These two protein chains interact to form a complex.

Sequence of protein 2:
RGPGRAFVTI

Residue-level contacts at the interface:
Residue N94 in protein 1 is in contact with residue A6 in protein 2 (closest heavy-atom distance 4.8 Å).
Residue Y147 in protein 1 interacts with residue I10 in protein 2 (closest heavy-atom distance 3.6 Å).
Residue W191 in protein 1 contacts residue R1 in protein 2 (closest heavy-atom distance 3.4 Å).
Residue W138 in protein 1 is in contact with residue P3 in protein 2 (closest heavy-atom distance 3.7 Å).
Residue Y83 in protein 1 is in contact with residue R1 in protein 2 (closest heavy-atom distance 3.9 Å).
Residue Q96 in protein 1 interacts with residue F7 in protein 2 (closest heavy-atom distance 4.6 Å).
Residue Y31 in protein 1 interacts with residue P3 in protein 2 (closest heavy-atom distance 3.8 Å).
Residue D101 in protein 1 contacts residue I10 in protein 2 (closest heavy-atom distance 2.6 Å).
Residue Y195 in protein 1 interacts with residue R1 in protein 2 (closest heavy-atom distance 2.5 Å).
Residue D101 in protein 1 interacts with residue R5 in protein 2 (closest heavy-atom distance 2.5 Å).
Residue R90 in protein 1 is in contact with residue G2 in protein 2 (closest heavy-atom distance 3.3 Å).
Residue W121 in protein 1 is in contact with residue R5 in protein 2 (closest heavy-atom distance 3.6 Å).
Residue S97 in protein 1 is in contact with residue F7 in protein 2 (closest heavy-atom distance 3.7 Å).
Residue W138 in protein 1 contacts residue G4 in protein 2 (closest heavy-atom distance 3.7 Å).
Residue R179 in protein 1 contacts residue P3 in protein 2 (closest heavy-atom distance 4.2 Å).
Residue D101 in protein 1 interacts with residue T9 in protein 2 (closest heavy-atom distance 2.8 Å).
Residue Y183 in protein 1 interacts with residue R1 in protein 2 (closest heavy-atom distance 2.5 Å).
Residue E187 in protein 1 contacts residue R1 in protein 2 (closest heavy-atom distance 2.6 Å).
Residue E87 in protein 1 contacts residue G2 in protein 2 (closest heavy-atom distance 3.0 Å).
Residue N94 in protein 1 is in contact with residue P3 in protein 2 (closest heavy-atom distance 3.2 Å).
Residue T167 in protein 1 contacts residue I10 in protein 2 (closest heavy-atom distance 2.8 Å).
Residue W171 in protein 1 contacts residue V8 in protein 2 (closest heavy-atom distance 3.4 Å).
Residue Y183 in protein 1 interacts with residue G2 in protein 2 (closest heavy-atom distance 3.5 Å).
Residue F98 in protein 1 interacts with residue R5 in protein 2 (closest heavy-atom distance 3.8 Å).
Residue R179 in protein 1 is in contact with residue G4 in protein 2 (closest heavy-atom distance 2.9 Å).
Residue Y31 in protein 1 contacts residue R1 in protein 2 (closest heavy-atom distance 2.9 Å).
Residue R90 in protein 1 interacts with residue G4 in protein 2 (closest heavy-atom distance 4.3 Å).
Residue T104 in protein 1 contacts residue I10 in protein 2 (closest heavy-atom distance 3.7 Å).
Residue L119 in protein 1 contacts residue I10 in protein 2 (closest heavy-atom distance 4.8 Å).
Residue R179 in protein 1 is in contact with residue A6 in protein 2 (closest heavy-atom distance 3.8 Å).
Residue S97 in protein 1 contacts residue T9 in protein 2 (closest heavy-atom distance 3.7 Å).
Residue R86 in protein 1 is in contact with residue R1 in protein 2 (closest heavy-atom distance 2.9 Å).
Residue S97 in protein 1 interacts with residue V8 in protein 2 (closest heavy-atom distance 4.8 Å).
Residue W171 in protein 1 interacts with residue R5 in protein 2 (closest heavy-atom distance 3.8 Å).
Residue W171 in protein 1 interacts with residue T9 in protein 2 (closest heavy-atom distance 2.4 Å).
Residue W121 in protein 1 interacts with residue G4 in protein 2 (closest heavy-atom distance 4.1 Å).
Residue K170 in protein 1 is in contact with residue T9 in protein 2 (closest heavy-atom distance 4.3 Å).
Residue E187 in protein 1 is in contact with residue G2 in protein 2 (closest heavy-atom distance 4.7 Å).
Residue F140 in protein 1 interacts with residue R5 in protein 2 (closest heavy-atom distance 3.7 Å).
Residue S97 in protein 1 interacts with residue R5 in protein 2 (closest heavy-atom distance 3.8 Å).
Residue K170 in protein 1 interacts with residue I10 in protein 2 (closest heavy-atom distance 2.9 Å).
Residue Y183 in protein 1 is in contact with residue P3 in protein 2 (closest heavy-atom distance 3.6 Å).
Residue A176 in protein 1 interacts with residue V8 in protein 2 (closest heavy-atom distance 4.4 Å).
Residue R90 in protein 1 is in contact with residue P3 in protein 2 (closest heavy-atom distance 2.9 Å).
Residue Y108 in protein 1 contacts residue I10 in protein 2 (closest heavy-atom distance 2.8 Å).
Residue L29 in protein 1 interacts with residue R1 in protein 2 (closest heavy-atom distance 3.7 Å).
Residue Y31 in protein 1 is in contact with residue G2 in protein 2 (closest heavy-atom distance 3.4 Å).
Residue G93 in protein 1 is in contact with residue F7 in protein 2 (closest heavy-atom distance 4.0 Å).
Residue V100 in protein 1 is in contact with residue T9 in protein 2 (closest heavy-atom distance 3.6 Å).
Residue D101 in protein 1 contacts residue V8 in protein 2 (closest heavy-atom distance 5.0 Å).
Residue N94 in protein 1 interacts with residue G4 in protein 2 (closest heavy-atom distance 3.6 Å).
Residue D180 in protein 1 is in contact with residue G4 in protein 2 (closest heavy-atom distance 4.9 Å).
Residue I166 in protein 1 interacts with residue I10 in protein 2 (closest heavy-atom distance 4.9 Å).
Residue A105 in protein 1 is in contact with residue I10 in protein 2 (closest heavy-atom distance 3.7 Å).
Residue W121 in protein 1 interacts with residue P3 in protein 2 (closest heavy-atom distance 3.4 Å).
Residue W171 in protein 1 contacts residue I10 in protein 2 (closest heavy-atom distance 4.2 Å).
Residue N94 in protein 1 is in contact with residue R5 in protein 2 (closest heavy-atom distance 2.8 Å).
Residue T167 in protein 1 is in contact with residue T9 in protein 2 (closest heavy-atom distance 4.8 Å).
Residue A123 in protein 1 contacts residue P3 in protein 2 (closest heavy-atom distance 3.8 Å).
Residue E87 in protein 1 interacts with residue R1 in protein 2 (closest heavy-atom distance 3.4 Å).

Sequence of protein 1:
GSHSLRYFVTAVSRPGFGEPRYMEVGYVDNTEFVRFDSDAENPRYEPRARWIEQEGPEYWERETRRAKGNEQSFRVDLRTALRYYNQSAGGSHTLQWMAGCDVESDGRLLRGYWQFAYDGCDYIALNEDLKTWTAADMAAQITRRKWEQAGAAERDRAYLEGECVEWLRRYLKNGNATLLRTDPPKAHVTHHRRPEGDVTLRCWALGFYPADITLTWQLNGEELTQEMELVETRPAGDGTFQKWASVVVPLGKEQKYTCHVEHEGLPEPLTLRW